Sequence of the first protein:
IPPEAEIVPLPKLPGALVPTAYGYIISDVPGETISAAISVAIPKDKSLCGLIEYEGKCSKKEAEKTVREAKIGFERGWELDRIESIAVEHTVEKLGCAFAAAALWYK

Sequence of the second protein:
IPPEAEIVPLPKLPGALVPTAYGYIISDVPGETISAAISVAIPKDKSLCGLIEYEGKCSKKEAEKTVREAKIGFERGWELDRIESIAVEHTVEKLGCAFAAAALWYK

The following describes two proteins that form a bound complex.

Interface contacts:
Residue P4 in the second protein interacts with residue G18 in the first protein (closest heavy-atom distance 3.8 Å).
Residue P5 in the second protein is in contact with residue G18 in the first protein (closest heavy-atom distance 4.9 Å).
Residue Y112 in the second protein contacts residue L20 in the first protein (closest heavy-atom distance 3.8 Å).
Residue L110 in the second protein interacts with residue L20 in the first protein (closest heavy-atom distance 4.7 Å).
Residue P22 in the second protein interacts with residue L20 in the first protein (closest heavy-atom distance 3.7 Å).
Residue I2 in the second protein interacts with residue G18 in the first protein (closest heavy-atom distance 3.6 Å).